Sequence of the first protein:
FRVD

Sequence of the second protein:
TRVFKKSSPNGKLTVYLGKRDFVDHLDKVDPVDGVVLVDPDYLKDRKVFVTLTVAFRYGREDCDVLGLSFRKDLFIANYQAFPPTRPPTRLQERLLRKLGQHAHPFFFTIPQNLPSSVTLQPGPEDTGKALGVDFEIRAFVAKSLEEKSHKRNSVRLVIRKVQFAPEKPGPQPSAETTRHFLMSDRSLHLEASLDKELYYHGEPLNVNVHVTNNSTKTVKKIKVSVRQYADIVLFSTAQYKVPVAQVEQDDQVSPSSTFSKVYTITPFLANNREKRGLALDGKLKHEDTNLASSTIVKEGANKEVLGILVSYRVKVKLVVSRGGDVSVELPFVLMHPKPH

This data describes a binding interaction between two proteins.

Contacts between the two chains:
Residue R8 in the second protein contacts residue V10 in the first protein (closest heavy-atom distance 3.4 Å).
Residue V9 in the second protein is in contact with residue V10 in the first protein (closest heavy-atom distance 4.8 Å).
Residue T7 in the second protein contacts residue V10 in the first protein (closest heavy-atom distance 4.0 Å).
Residue K108 in the second protein contacts residue V10 in the first protein (closest heavy-atom distance 2.9 Å).
Residue K12 in the second protein interacts with residue F5 in the first protein (closest heavy-atom distance 2.6 Å).
Residue F10 in the second protein contacts residue R7 in the first protein (closest heavy-atom distance 3.4 Å).
Residue K11 in the second protein is in contact with residue R7 in the first protein (closest heavy-atom distance 2.8 Å).
Residue K108 in the second protein contacts residue D11 in the first protein (closest heavy-atom distance 4.8 Å).
Residue R104 in the second protein is in contact with residue D11 in the first protein (closest heavy-atom distance 4.1 Å).
Residue V9 in the second protein is in contact with residue R7 in the first protein (closest heavy-atom distance 4.2 Å).
Residue T7 in the second protein is in contact with residue D11 in the first protein (closest heavy-atom distance 3.6 Å).